Sequence of chain A:
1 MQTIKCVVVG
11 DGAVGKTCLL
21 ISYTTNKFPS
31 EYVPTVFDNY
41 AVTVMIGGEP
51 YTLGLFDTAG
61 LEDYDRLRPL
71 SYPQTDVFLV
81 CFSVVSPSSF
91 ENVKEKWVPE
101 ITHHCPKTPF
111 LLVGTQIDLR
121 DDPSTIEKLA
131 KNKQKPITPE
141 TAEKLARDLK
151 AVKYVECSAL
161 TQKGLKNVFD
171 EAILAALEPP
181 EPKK

Residue-level contacts at the interface:
Residue V44 in chain A is in contact with residue L13 in chain B (closest heavy-atom distance 3.4 Å).
Residue Y32 in chain A interacts with residue N44 in chain B (closest heavy-atom distance 3.1 Å).
Residue Y40 in chain A contacts residue H19 in chain B (closest heavy-atom distance 2.5 Å).
Residue E62 in chain A interacts with residue S25 in chain B (closest heavy-atom distance 3.3 Å).
Residue Y40 in chain A is in contact with residue F17 in chain B (closest heavy-atom distance 3.2 Å).
Residue D11 in chain A interacts with residue R36 in chain B (closest heavy-atom distance 2.5 Å).
Residue L174 in chain A interacts with residue L4 in chain B (closest heavy-atom distance 3.3 Å).
Residue F37 in chain A is in contact with residue D24 in chain B (closest heavy-atom distance 3.4 Å).
Residue D63 in chain A is in contact with residue H22 in chain B (closest heavy-atom distance 3.4 Å).
Residue V44 in chain A contacts residue N15 in chain B (closest heavy-atom distance 3.5 Å).
Residue V33 in chain A contacts residue N44 in chain B (closest heavy-atom distance 2.8 Å).
Residue D170 in chain A is in contact with residue Q11 in chain B (closest heavy-atom distance 3.4 Å).
Residue A59 in chain A contacts residue Y41 in chain B (closest heavy-atom distance 3.0 Å).
Residue D57 in chain A is in contact with residue E39 in chain B (closest heavy-atom distance 2.8 Å).
Residue E178 in chain A interacts with residue Q7 in chain B (closest heavy-atom distance 2.6 Å).
Residue I21 in chain A contacts residue F17 in chain B (closest heavy-atom distance 3.4 Å).
Residue G47 in chain A is in contact with residue S10 in chain B (closest heavy-atom distance 3.4 Å).
Residue V36 in chain A interacts with residue G23 in chain B (closest heavy-atom distance 3.4 Å).
Residue I46 in chain A interacts with residue S10 in chain B (closest heavy-atom distance 3.4 Å).
Residue F37 in chain A is in contact with residue G21 in chain B (closest heavy-atom distance 3.4 Å).
Residue D11 in chain A is in contact with residue D35 in chain B (closest heavy-atom distance 2.8 Å).
Residue L70 in chain A interacts with residue L40 in chain B (closest heavy-atom distance 2.8 Å).
Residue D170 in chain A interacts with residue L4 in chain B (closest heavy-atom distance 3.4 Å).
Residue G10 in chain A is in contact with residue D38 in chain B (closest heavy-atom distance 3.0 Å).
Residue V44 in chain A is in contact with residue Q14 in chain B (closest heavy-atom distance 2.8 Å).
Residue I46 in chain A interacts with residue I9 in chain B (closest heavy-atom distance 3.2 Å).
Residue A59 in chain A interacts with residue L40 in chain B (closest heavy-atom distance 3.1 Å).
Residue L61 in chain A is in contact with residue S25 in chain B (closest heavy-atom distance 2.7 Å).
Residue V33 in chain A is in contact with residue S25 in chain B (closest heavy-atom distance 2.8 Å).
Residue G60 in chain A interacts with residue Y41 in chain B (closest heavy-atom distance 3.1 Å).
Residue D63 in chain A is in contact with residue G23 in chain B (closest heavy-atom distance 2.7 Å).
Residue V42 in chain A is in contact with residue S16 in chain B (closest heavy-atom distance 2.7 Å).
Residue D57 in chain A is in contact with residue L42 in chain B (closest heavy-atom distance 2.8 Å).
Residue M1 in chain A is in contact with residue I9 in chain B (closest heavy-atom distance 3.0 Å).
Residue F37 in chain A contacts residue G23 in chain B (closest heavy-atom distance 3.4 Å).
Residue G47 in chain A contacts residue I9 in chain B (closest heavy-atom distance 3.3 Å).
Residue L174 in chain A interacts with residue A6 in chain B (closest heavy-atom distance 3.4 Å).
Residue E31 in chain A contacts residue P27 in chain B (closest heavy-atom distance 3.1 Å).
Residue P34 in chain A is in contact with residue S25 in chain B (closest heavy-atom distance 3.2 Å).
Residue Y23 in chain A contacts residue Q14 in chain B (closest heavy-atom distance 3.3 Å).
Residue E178 in chain A interacts with residue A6 in chain B (closest heavy-atom distance 2.8 Å).
Residue S30 in chain A interacts with residue C30 in chain B (closest heavy-atom distance 3.2 Å).
Residue A41 in chain A interacts with residue I18 in chain B (closest heavy-atom distance 2.8 Å).
Residue Y40 in chain A contacts residue T20 in chain B (closest heavy-atom distance 3.4 Å).
Residue V8 in chain A contacts residue E39 in chain B (closest heavy-atom distance 2.7 Å).
Residue M1 in chain A contacts residue Q7 in chain B (closest heavy-atom distance 3.4 Å).
Residue K16 in chain A interacts with residue L42 in chain B (closest heavy-atom distance 3.1 Å).
Residue F37 in chain A is in contact with residue H19 in chain B (closest heavy-atom distance 3.3 Å).
Residue T35 in chain A is in contact with residue L42 in chain B (closest heavy-atom distance 3.4 Å).
Residue Y32 in chain A interacts with residue W31 in chain B (closest heavy-atom distance 3.1 Å).
Residue T58 in chain A interacts with residue L42 in chain B (closest heavy-atom distance 2.7 Å).
Residue K166 in chain A interacts with residue Q11 in chain B (closest heavy-atom distance 3.2 Å).
Residue F37 in chain A interacts with residue H22 in chain B (closest heavy-atom distance 3.1 Å).
Residue T58 in chain A is in contact with residue E39 in chain B (closest heavy-atom distance 2.4 Å).
Residue L70 in chain A contacts residue D38 in chain B (closest heavy-atom distance 3.0 Å).
Residue Q116 in chain A contacts residue R36 in chain B (closest heavy-atom distance 3.3 Å).
Residue Y32 in chain A is in contact with residue G43 in chain B (closest heavy-atom distance 3.2 Å).
Residue M45 in chain A contacts residue L13 in chain B (closest heavy-atom distance 2.7 Å).
Residue T58 in chain A is in contact with residue L40 in chain B (closest heavy-atom distance 3.1 Å).
Residue L177 in chain A contacts residue I9 in chain B (closest heavy-atom distance 3.3 Å).

Sequence of chain B:
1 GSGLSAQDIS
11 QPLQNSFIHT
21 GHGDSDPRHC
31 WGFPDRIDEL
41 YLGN

The following describes two proteins that form a bound complex.